Contacts between the two chains:
Residue D362 in the first protein is in contact with residue R11 in the second protein (closest heavy-atom distance 2.9 Å).
Residue L35 in the first protein is in contact with residue A13 in the second protein (closest heavy-atom distance 3.6 Å).
Residue V412 in the first protein interacts with residue A13 in the second protein (closest heavy-atom distance 3.9 Å).
Residue I373 in the first protein is in contact with residue G16 in the second protein (closest heavy-atom distance 3.2 Å).
Residue R345 in the first protein interacts with residue G16 in the second protein (closest heavy-atom distance 3.8 Å).
Residue L35 in the first protein interacts with residue L12 in the second protein (closest heavy-atom distance 4.1 Å).
Residue I27 in the first protein contacts residue G17 in the second protein (closest heavy-atom distance 3.5 Å).
Residue W28 in the first protein is in contact with residue G16 in the second protein (closest heavy-atom distance 3.5 Å).
Residue I373 in the first protein interacts with residue R15 in the second protein (closest heavy-atom distance 4.8 Å).
Residue N31 in the first protein contacts residue L12 in the second protein (closest heavy-atom distance 3.9 Å).
Residue V412 in the first protein is in contact with residue R10 in the second protein (closest heavy-atom distance 4.2 Å).
Residue D365 in the first protein interacts with residue R14 in the second protein (closest heavy-atom distance 3.9 Å).
Residue E361 in the first protein contacts residue R15 in the second protein (closest heavy-atom distance 4.8 Å).
Residue D365 in the first protein is in contact with residue R11 in the second protein (closest heavy-atom distance 3.9 Å).
Residue W28 in the first protein is in contact with residue G17 in the second protein (closest heavy-atom distance 3.7 Å).
Residue L370 in the first protein is in contact with residue R14 in the second protein (closest heavy-atom distance 3.0 Å).
Residue F372 in the first protein is in contact with residue R14 in the second protein (closest heavy-atom distance 4.7 Å).
Residue L371 in the first protein is in contact with residue R14 in the second protein (closest heavy-atom distance 3.9 Å).
Residue N31 in the first protein interacts with residue V18 in the second protein (closest heavy-atom distance 4.6 Å).
Residue F34 in the first protein interacts with residue L12 in the second protein (closest heavy-atom distance 3.8 Å).
Residue I373 in the first protein is in contact with residue R14 in the second protein (closest heavy-atom distance 3.3 Å).
Residue N411 in the first protein contacts residue K6 in the second protein (closest heavy-atom distance 3.7 Å).
Residue N414 in the first protein is in contact with residue R10 in the second protein (closest heavy-atom distance 4.5 Å).
Residue G375 in the first protein is in contact with residue G16 in the second protein (closest heavy-atom distance 4.1 Å).
Residue E369 in the first protein interacts with residue R14 in the second protein (closest heavy-atom distance 4.9 Å).
Residue I373 in the first protein contacts residue G17 in the second protein (closest heavy-atom distance 4.8 Å).
Residue A363 in the first protein is in contact with residue R14 in the second protein (closest heavy-atom distance 4.5 Å).
Residue R345 in the first protein interacts with residue R15 in the second protein (closest heavy-atom distance 3.2 Å).
Residue K353 in the first protein is in contact with residue R10 in the second protein (closest heavy-atom distance 4.8 Å).
Residue P368 in the first protein contacts residue R14 in the second protein (closest heavy-atom distance 4.0 Å).
Residue L35 in the first protein contacts residue I9 in the second protein (closest heavy-atom distance 3.8 Å).
Residue N31 in the first protein interacts with residue G17 in the second protein (closest heavy-atom distance 2.9 Å).
Residue L35 in the first protein is in contact with residue G17 in the second protein (closest heavy-atom distance 3.4 Å).
Residue N414 in the first protein is in contact with residue K6 in the second protein (closest heavy-atom distance 3.1 Å).
Residue L371 in the first protein interacts with residue R10 in the second protein (closest heavy-atom distance 4.8 Å).
Residue E24 in the first protein contacts residue V18 in the second protein (closest heavy-atom distance 3.9 Å).
Residue P367 in the first protein interacts with residue R14 in the second protein (closest heavy-atom distance 2.8 Å).
Residue I27 in the first protein interacts with residue V18 in the second protein (closest heavy-atom distance 3.7 Å).
Residue D365 in the first protein interacts with residue R15 in the second protein (closest heavy-atom distance 2.7 Å).
Residue N411 in the first protein contacts residue R10 in the second protein (closest heavy-atom distance 4.2 Å).
Residue D415 in the first protein is in contact with residue K6 in the second protein (closest heavy-atom distance 3.7 Å).
Residue N411 in the first protein interacts with residue I9 in the second protein (closest heavy-atom distance 4.3 Å).
Residue W28 in the first protein interacts with residue V18 in the second protein (closest heavy-atom distance 4.7 Å).
Residue D415 in the first protein interacts with residue R10 in the second protein (closest heavy-atom distance 3.9 Å).
Residue L35 in the first protein interacts with residue G16 in the second protein (closest heavy-atom distance 4.5 Å).
Residue R345 in the first protein contacts residue V18 in the second protein (closest heavy-atom distance 4.7 Å).
Residue F34 in the first protein is in contact with residue I9 in the second protein (closest heavy-atom distance 3.9 Å).
Residue G366 in the first protein is in contact with residue R14 in the second protein (closest heavy-atom distance 2.9 Å).
Residue D362 in the first protein is in contact with residue R14 in the second protein (closest heavy-atom distance 2.7 Å).
Residue Q358 in the first protein contacts residue R14 in the second protein (closest heavy-atom distance 3.2 Å).
Residue F372 in the first protein is in contact with residue A13 in the second protein (closest heavy-atom distance 3.7 Å).
Residue I373 in the first protein is in contact with residue A13 in the second protein (closest heavy-atom distance 3.0 Å).
Residue V412 in the first protein contacts residue I9 in the second protein (closest heavy-atom distance 4.1 Å).
Residue L371 in the first protein contacts residue A13 in the second protein (closest heavy-atom distance 3.8 Å).

Sequence of the first protein:
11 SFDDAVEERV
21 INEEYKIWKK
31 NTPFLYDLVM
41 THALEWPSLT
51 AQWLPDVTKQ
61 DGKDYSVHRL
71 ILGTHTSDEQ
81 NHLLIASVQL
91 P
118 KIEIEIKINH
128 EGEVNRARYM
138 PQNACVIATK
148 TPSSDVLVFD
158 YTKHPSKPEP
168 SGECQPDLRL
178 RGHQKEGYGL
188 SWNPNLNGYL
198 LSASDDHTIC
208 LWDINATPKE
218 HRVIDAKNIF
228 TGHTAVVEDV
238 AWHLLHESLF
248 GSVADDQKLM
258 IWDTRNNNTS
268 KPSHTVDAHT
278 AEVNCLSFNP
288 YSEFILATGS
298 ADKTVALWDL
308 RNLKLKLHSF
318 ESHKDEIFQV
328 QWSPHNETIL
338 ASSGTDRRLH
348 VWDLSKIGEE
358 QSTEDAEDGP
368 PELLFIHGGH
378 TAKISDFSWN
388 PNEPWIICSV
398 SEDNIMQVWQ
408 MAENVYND

The following describes two proteins that form a bound complex.

Sequence of the second protein:
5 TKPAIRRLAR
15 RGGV